The following describes two proteins that form a bound complex.

Sequence of chain A:
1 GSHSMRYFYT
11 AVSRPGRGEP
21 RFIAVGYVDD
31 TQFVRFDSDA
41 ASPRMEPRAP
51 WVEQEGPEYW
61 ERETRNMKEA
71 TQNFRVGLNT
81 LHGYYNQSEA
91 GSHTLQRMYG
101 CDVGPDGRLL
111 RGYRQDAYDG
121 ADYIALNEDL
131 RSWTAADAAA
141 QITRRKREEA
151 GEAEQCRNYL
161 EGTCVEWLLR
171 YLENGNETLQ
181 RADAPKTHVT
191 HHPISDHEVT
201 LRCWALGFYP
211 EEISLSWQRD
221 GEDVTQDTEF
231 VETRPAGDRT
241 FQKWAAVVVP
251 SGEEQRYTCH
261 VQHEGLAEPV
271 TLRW

Sequence of chain B:
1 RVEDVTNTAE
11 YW

Interface contacts:
Residue E69 in chain A contacts residue V5 in chain B (closest heavy-atom distance 3.8 Å).
Residue T143 in chain A interacts with residue Y11 in chain B (closest heavy-atom distance 3.5 Å).
Residue V76 in chain A interacts with residue W12 in chain B (closest heavy-atom distance 4.4 Å).
Residue Y159 in chain A interacts with residue E3 in chain B (closest heavy-atom distance 3.5 Å).
Residue E69 in chain A is in contact with residue T6 in chain B (closest heavy-atom distance 3.3 Å).
Residue Y7 in chain A is in contact with residue V2 in chain B (closest heavy-atom distance 3.4 Å).
Residue Y99 in chain A contacts residue V2 in chain B (closest heavy-atom distance 3.4 Å).
Residue T143 in chain A interacts with residue W12 in chain B (closest heavy-atom distance 2.8 Å).
Residue M67 in chain A contacts residue V2 in chain B (closest heavy-atom distance 3.9 Å).
Residue R147 in chain A is in contact with residue Y11 in chain B (closest heavy-atom distance 4.0 Å).
Residue R97 in chain A interacts with residue E3 in chain B (closest heavy-atom distance 4.5 Å).
Residue Y84 in chain A is in contact with residue W12 in chain B (closest heavy-atom distance 2.7 Å).
Residue R62 in chain A interacts with residue R1 in chain B (closest heavy-atom distance 3.1 Å).
Residue W167 in chain A interacts with residue R1 in chain B (closest heavy-atom distance 3.8 Å).
Residue N66 in chain A contacts residue E3 in chain B (closest heavy-atom distance 4.0 Å).
Residue L81 in chain A is in contact with residue W12 in chain B (closest heavy-atom distance 4.0 Å).
Residue N73 in chain A interacts with residue T8 in chain B (closest heavy-atom distance 3.2 Å).
Residue Y123 in chain A is in contact with residue W12 in chain B (closest heavy-atom distance 4.4 Å).
Residue K146 in chain A contacts residue Y11 in chain B (closest heavy-atom distance 3.3 Å).
Residue Y159 in chain A interacts with residue V2 in chain B (closest heavy-atom distance 3.6 Å).
Residue E63 in chain A is in contact with residue R1 in chain B (closest heavy-atom distance 3.3 Å).
Residue M45 in chain A interacts with residue V2 in chain B (closest heavy-atom distance 3.7 Å).
Residue N66 in chain A is in contact with residue T6 in chain B (closest heavy-atom distance 4.0 Å).
Residue N73 in chain A is in contact with residue A9 in chain B (closest heavy-atom distance 3.5 Å).
Residue Y171 in chain A is in contact with residue R1 in chain B (closest heavy-atom distance 2.9 Å).
Residue R62 in chain A interacts with residue D4 in chain B (closest heavy-atom distance 3.7 Å).
Residue G77 in chain A contacts residue W12 in chain B (closest heavy-atom distance 3.4 Å).
Residue Y159 in chain A contacts residue R1 in chain B (closest heavy-atom distance 2.5 Å).
Residue Y99 in chain A contacts residue E3 in chain B (closest heavy-atom distance 3.2 Å).
Residue T80 in chain A interacts with residue W12 in chain B (closest heavy-atom distance 3.5 Å).
Residue E69 in chain A is in contact with residue N7 in chain B (closest heavy-atom distance 4.0 Å).
Residue K146 in chain A is in contact with residue W12 in chain B (closest heavy-atom distance 3.0 Å).
Residue L95 in chain A contacts residue W12 in chain B (closest heavy-atom distance 3.9 Å).
Residue M5 in chain A interacts with residue R1 in chain B (closest heavy-atom distance 4.0 Å).
Residue K146 in chain A interacts with residue E10 in chain B (closest heavy-atom distance 3.6 Å).
Residue N66 in chain A contacts residue V5 in chain B (closest heavy-atom distance 4.6 Å).
Residue E152 in chain A contacts residue Y11 in chain B (closest heavy-atom distance 3.5 Å).
Residue Y7 in chain A interacts with residue R1 in chain B (closest heavy-atom distance 2.8 Å).
Residue N66 in chain A is in contact with residue V2 in chain B (closest heavy-atom distance 3.7 Å).
Residue Y59 in chain A interacts with residue R1 in chain B (closest heavy-atom distance 4.4 Å).
Residue T163 in chain A is in contact with residue R1 in chain B (closest heavy-atom distance 3.5 Å).
Residue C156 in chain A contacts residue E3 in chain B (closest heavy-atom distance 3.5 Å).
Residue R114 in chain A is in contact with residue E3 in chain B (closest heavy-atom distance 3.1 Å).
Residue I142 in chain A contacts residue W12 in chain B (closest heavy-atom distance 4.7 Å).
Residue N66 in chain A is in contact with residue D4 in chain B (closest heavy-atom distance 3.3 Å).
Residue R97 in chain A is in contact with residue W12 in chain B (closest heavy-atom distance 4.1 Å).
Residue Q155 in chain A interacts with residue E3 in chain B (closest heavy-atom distance 4.8 Å).
Residue Y9 in chain A contacts residue E3 in chain B (closest heavy-atom distance 4.5 Å).
Residue V76 in chain A contacts residue A9 in chain B (closest heavy-atom distance 3.2 Å).
Residue A150 in chain A interacts with residue Y11 in chain B (closest heavy-atom distance 3.2 Å).
Residue E152 in chain A is in contact with residue T8 in chain B (closest heavy-atom distance 4.2 Å).
Residue N73 in chain A interacts with residue V5 in chain B (closest heavy-atom distance 3.9 Å).
Residue F33 in chain A is in contact with residue R1 in chain B (closest heavy-atom distance 4.8 Å).
Residue R147 in chain A interacts with residue W12 in chain B (closest heavy-atom distance 3.4 Å).
Residue A70 in chain A contacts residue V5 in chain B (closest heavy-atom distance 3.7 Å).
Residue F74 in chain A contacts residue W12 in chain B (closest heavy-atom distance 4.2 Å).
Residue N73 in chain A contacts residue W12 in chain B (closest heavy-atom distance 2.7 Å).
Residue D116 in chain A is in contact with residue W12 in chain B (closest heavy-atom distance 3.4 Å).
Residue E63 in chain A contacts residue V2 in chain B (closest heavy-atom distance 2.9 Å).
Residue Y9 in chain A contacts residue V2 in chain B (closest heavy-atom distance 3.8 Å).